Sequence of chain A:
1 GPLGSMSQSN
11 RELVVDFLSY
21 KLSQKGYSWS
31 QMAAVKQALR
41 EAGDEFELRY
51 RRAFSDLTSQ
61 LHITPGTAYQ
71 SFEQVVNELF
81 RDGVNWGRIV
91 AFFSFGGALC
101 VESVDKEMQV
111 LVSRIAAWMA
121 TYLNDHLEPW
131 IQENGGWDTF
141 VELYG

These two protein chains interact to form a complex.

Sequence of chain B:
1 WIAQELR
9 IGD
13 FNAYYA

Interface contacts:
Residue F95 in chain A contacts residue I2 in chain B (closest heavy-atom distance 4.5 Å).
Residue D82 in chain A contacts residue R7 in chain B (closest heavy-atom distance 2.5 Å).
Residue L57 in chain A is in contact with residue I9 in chain B (closest heavy-atom distance 4.1 Å).
Residue E78 in chain A contacts residue Q4 in chain B (closest heavy-atom distance 4.4 Å).
Residue A42 in chain A contacts residue F13 in chain B (closest heavy-atom distance 3.6 Å).
Residue Y144 in chain A contacts residue A18 in chain B (closest heavy-atom distance 4.0 Å).
Residue A91 in chain A contacts residue G10 in chain B (closest heavy-atom distance 4.4 Å).
Residue N85 in chain A is in contact with residue G10 in chain B (closest heavy-atom distance 4.1 Å).
Residue L79 in chain A is in contact with residue R7 in chain B (closest heavy-atom distance 3.4 Å).
Residue F54 in chain A is in contact with residue L6 in chain B (closest heavy-atom distance 4.2 Å).
Residue L57 in chain A interacts with residue E5 in chain B (closest heavy-atom distance 3.9 Å).
Residue Y50 in chain A interacts with residue F13 in chain B (closest heavy-atom distance 3.6 Å).
Residue Q60 in chain A contacts residue I2 in chain B (closest heavy-atom distance 3.8 Å).
Residue Q74 in chain A contacts residue A3 in chain B (closest heavy-atom distance 4.9 Å).
Residue R88 in chain A is in contact with residue D11 in chain B (closest heavy-atom distance 2.7 Å).
Residue F54 in chain A is in contact with residue I9 in chain B (closest heavy-atom distance 4.4 Å).
Residue F46 in chain A is in contact with residue G10 in chain B (closest heavy-atom distance 3.9 Å).
Residue F80 in chain A interacts with residue R7 in chain B (closest heavy-atom distance 4.8 Å).
Residue L143 in chain A is in contact with residue Y17 in chain B (closest heavy-atom distance 3.9 Å).
Residue R88 in chain A interacts with residue R7 in chain B (closest heavy-atom distance 3.4 Å).
Residue L79 in chain A interacts with residue A3 in chain B (closest heavy-atom distance 4.6 Å).
Residue E45 in chain A contacts residue F13 in chain B (closest heavy-atom distance 3.9 Å).
Residue Y144 in chain A is in contact with residue Y17 in chain B (closest heavy-atom distance 3.7 Å).
Residue G87 in chain A interacts with residue N14 in chain B (closest heavy-atom distance 3.3 Å).
Residue V75 in chain A contacts residue L6 in chain B (closest heavy-atom distance 4.0 Å).
Residue V90 in chain A is in contact with residue F13 in chain B (closest heavy-atom distance 3.9 Å).
Residue L143 in chain A interacts with residue A18 in chain B (closest heavy-atom distance 4.2 Å).
Residue F46 in chain A contacts residue L6 in chain B (closest heavy-atom distance 4.2 Å).
Residue Y50 in chain A is in contact with residue I9 in chain B (closest heavy-atom distance 3.8 Å).
Residue R81 in chain A is in contact with residue R7 in chain B (closest heavy-atom distance 4.4 Å).
Residue W86 in chain A is in contact with residue N14 in chain B (closest heavy-atom distance 3.5 Å).
Residue L57 in chain A is in contact with residue I2 in chain B (closest heavy-atom distance 3.1 Å).
Residue L79 in chain A is in contact with residue L6 in chain B (closest heavy-atom distance 4.2 Å).
Residue Y144 in chain A interacts with residue F13 in chain B (closest heavy-atom distance 3.4 Å).
Residue L61 in chain A interacts with residue I2 in chain B (closest heavy-atom distance 3.7 Å).
Residue V75 in chain A is in contact with residue I2 in chain B (closest heavy-atom distance 4.2 Å).
Residue A91 in chain A contacts residue L6 in chain B (closest heavy-atom distance 3.8 Å).
Residue F46 in chain A is in contact with residue F13 in chain B (closest heavy-atom distance 3.8 Å).
Residue Y144 in chain A is in contact with residue N14 in chain B (closest heavy-atom distance 3.3 Å).
Residue A53 in chain A interacts with residue E5 in chain B (closest heavy-atom distance 3.7 Å).
Residue E78 in chain A contacts residue R7 in chain B (closest heavy-atom distance 2.5 Å).
Residue F95 in chain A is in contact with residue L6 in chain B (closest heavy-atom distance 3.8 Å).
Residue N85 in chain A interacts with residue N14 in chain B (closest heavy-atom distance 3.2 Å).
Residue A53 in chain A is in contact with residue I9 in chain B (closest heavy-atom distance 3.9 Å).
Residue E78 in chain A contacts residue A3 in chain B (closest heavy-atom distance 3.5 Å).
Residue N85 in chain A contacts residue D11 in chain B (closest heavy-atom distance 3.1 Å).
Residue V75 in chain A interacts with residue A3 in chain B (closest heavy-atom distance 3.8 Å).
Residue G87 in chain A is in contact with residue G10 in chain B (closest heavy-atom distance 3.4 Å).
Residue G87 in chain A is in contact with residue F13 in chain B (closest heavy-atom distance 4.0 Å).
Residue L57 in chain A interacts with residue L6 in chain B (closest heavy-atom distance 3.9 Å).
Residue E45 in chain A contacts residue Y17 in chain B (closest heavy-atom distance 2.4 Å).
Residue W86 in chain A interacts with residue A18 in chain B (closest heavy-atom distance 4.9 Å).
Residue F46 in chain A interacts with residue I9 in chain B (closest heavy-atom distance 3.5 Å).
Residue R88 in chain A interacts with residue G10 in chain B (closest heavy-atom distance 4.0 Å).